Interface contacts:
Residue F70 in chain B is in contact with residue D57 in chain A (closest heavy-atom distance 3.2 Å).
Residue Q135 in chain B interacts with residue L58 in chain A (closest heavy-atom distance 3.6 Å).
Residue T140 in chain B is in contact with residue L28 in chain A (closest heavy-atom distance 4.2 Å).
Residue V137 in chain B contacts residue M61 in chain A (closest heavy-atom distance 3.6 Å).
Residue A114 in chain B interacts with residue D60 in chain A (closest heavy-atom distance 4.5 Å).
Residue T134 in chain B interacts with residue G59 in chain A (closest heavy-atom distance 4.2 Å).
Residue F72 in chain B is in contact with residue R55 in chain A (closest heavy-atom distance 3.5 Å).
Residue F72 in chain B contacts residue D57 in chain A (closest heavy-atom distance 3.8 Å).
Residue M129 in chain B is in contact with residue G59 in chain A (closest heavy-atom distance 3.9 Å).
Residue F70 in chain B is in contact with residue M61 in chain A (closest heavy-atom distance 3.7 Å).
Residue L115 in chain B contacts residue D60 in chain A (closest heavy-atom distance 3.6 Å).
Residue M129 in chain B is in contact with residue N38 in chain A (closest heavy-atom distance 3.1 Å).
Residue Q135 in chain B contacts residue G59 in chain A (closest heavy-atom distance 3.5 Å).
Residue N128 in chain B contacts residue G39 in chain A (closest heavy-atom distance 4.2 Å).
Residue M129 in chain B contacts residue D60 in chain A (closest heavy-atom distance 3.9 Å).
Residue Y71 in chain B is in contact with residue K67 in chain A (closest heavy-atom distance 3.5 Å).
Residue Y130 in chain B contacts residue A37 in chain A (closest heavy-atom distance 4.2 Å).
Residue F72 in chain B interacts with residue L58 in chain A (closest heavy-atom distance 3.7 Å).
Residue Y71 in chain B contacts residue S65 in chain A (closest heavy-atom distance 3.8 Å).
Residue V137 in chain B interacts with residue K31 in chain A (closest heavy-atom distance 4.2 Å).
Residue T138 in chain B contacts residue K31 in chain A (closest heavy-atom distance 3.9 Å).
Residue Y71 in chain B contacts residue Y71 in chain A (closest heavy-atom distance 4.2 Å).
Residue V137 in chain B contacts residue D60 in chain A (closest heavy-atom distance 3.7 Å).
Residue N128 in chain B interacts with residue N38 in chain A (closest heavy-atom distance 3.0 Å).
Residue G136 in chain B contacts residue G59 in chain A (closest heavy-atom distance 2.7 Å).
Residue K113 in chain B is in contact with residue D60 in chain A (closest heavy-atom distance 3.1 Å).
Residue T140 in chain B contacts residue A29 in chain A (closest heavy-atom distance 4.2 Å).
Residue Y71 in chain B is in contact with residue L58 in chain A (closest heavy-atom distance 3.9 Å).
Residue K113 in chain B contacts residue F32 in chain A (closest heavy-atom distance 3.5 Å).
Residue A114 in chain B interacts with residue F32 in chain A (closest heavy-atom distance 4.4 Å).
Residue Y71 in chain B is in contact with residue E66 in chain A (closest heavy-atom distance 3.4 Å).
Residue F70 in chain B interacts with residue L58 in chain A (closest heavy-atom distance 3.8 Å).
Residue D139 in chain B contacts residue A29 in chain A (closest heavy-atom distance 3.7 Å).
Residue Y77 in chain B contacts residue L58 in chain A (closest heavy-atom distance 3.3 Å).
Residue Y71 in chain B is in contact with residue R55 in chain A (closest heavy-atom distance 3.9 Å).
Residue A133 in chain B interacts with residue G59 in chain A (closest heavy-atom distance 3.9 Å).
Residue D139 in chain B interacts with residue G30 in chain A (closest heavy-atom distance 3.8 Å).
Residue F70 in chain B is in contact with residue A37 in chain A (closest heavy-atom distance 3.7 Å).
Residue M129 in chain B contacts residue M61 in chain A (closest heavy-atom distance 3.7 Å).
Residue V137 in chain B is in contact with residue D57 in chain A (closest heavy-atom distance 3.1 Å).
Residue T138 in chain B interacts with residue D60 in chain A (closest heavy-atom distance 3.4 Å).
Residue V137 in chain B interacts with residue E56 in chain A (closest heavy-atom distance 4.3 Å).
Residue K113 in chain B interacts with residue G30 in chain A (closest heavy-atom distance 4.3 Å).
Residue S69 in chain B is in contact with residue L58 in chain A (closest heavy-atom distance 4.0 Å).
Residue T138 in chain B is in contact with residue G59 in chain A (closest heavy-atom distance 4.0 Å).
Residue F70 in chain B is in contact with residue G36 in chain A (closest heavy-atom distance 3.7 Å).
Residue R73 in chain B is in contact with residue L58 in chain A (closest heavy-atom distance 3.5 Å).
Residue V137 in chain B is in contact with residue L58 in chain A (closest heavy-atom distance 4.5 Å).
Residue V137 in chain B contacts residue G59 in chain A (closest heavy-atom distance 3.6 Å).
Residue L115 in chain B interacts with residue G59 in chain A (closest heavy-atom distance 3.7 Å).
Residue K67 in chain B interacts with residue L58 in chain A (closest heavy-atom distance 4.2 Å).
Residue T140 in chain B is in contact with residue G30 in chain A (closest heavy-atom distance 3.8 Å).
Residue Y71 in chain B interacts with residue E56 in chain A (closest heavy-atom distance 3.6 Å).
Residue Y71 in chain B contacts residue D57 in chain A (closest heavy-atom distance 3.2 Å).
Residue F72 in chain B is in contact with residue E56 in chain A (closest heavy-atom distance 3.0 Å).
Residue K113 in chain B contacts residue E96 in chain A (closest heavy-atom distance 4.0 Å).
Residue T138 in chain B interacts with residue G30 in chain A (closest heavy-atom distance 2.8 Å).
Residue A133 in chain B interacts with residue L58 in chain A (closest heavy-atom distance 3.3 Å).
Residue A68 in chain B is in contact with residue L58 in chain A (closest heavy-atom distance 3.9 Å).
Residue M129 in chain B contacts residue A37 in chain A (closest heavy-atom distance 3.4 Å).

Sequence of chain B:
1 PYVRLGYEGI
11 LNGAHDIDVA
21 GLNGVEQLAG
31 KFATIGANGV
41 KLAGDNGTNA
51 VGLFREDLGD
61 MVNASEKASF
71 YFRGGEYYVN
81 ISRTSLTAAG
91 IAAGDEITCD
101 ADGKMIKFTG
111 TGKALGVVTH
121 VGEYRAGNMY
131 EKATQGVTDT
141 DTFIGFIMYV

The following describes two proteins that form a bound complex.

Sequence of chain A:
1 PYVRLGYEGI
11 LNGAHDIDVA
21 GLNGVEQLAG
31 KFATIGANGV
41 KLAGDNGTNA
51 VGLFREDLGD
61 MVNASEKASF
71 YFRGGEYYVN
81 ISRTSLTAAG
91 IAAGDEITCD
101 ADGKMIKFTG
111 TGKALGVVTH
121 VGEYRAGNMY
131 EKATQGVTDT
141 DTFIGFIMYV